The following describes two proteins that form a bound complex.

Sequence of the first protein:
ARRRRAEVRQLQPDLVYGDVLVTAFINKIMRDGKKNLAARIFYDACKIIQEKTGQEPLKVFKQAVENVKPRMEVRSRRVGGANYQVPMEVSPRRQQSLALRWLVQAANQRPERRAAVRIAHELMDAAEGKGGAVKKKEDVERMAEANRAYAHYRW

Sequence of the second protein:
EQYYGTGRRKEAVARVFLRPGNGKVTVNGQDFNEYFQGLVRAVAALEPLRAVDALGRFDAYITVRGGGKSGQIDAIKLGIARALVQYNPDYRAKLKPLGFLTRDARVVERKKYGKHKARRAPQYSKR

Residue-level contacts at the interface:
Residue N37 in the first protein interacts with residue L40 in the second protein (closest heavy-atom distance 3.4 Å).
Residue L16 in the first protein interacts with residue V44 in the second protein (closest heavy-atom distance 4.5 Å).
Residue L16 in the first protein interacts with residue V41 in the second protein (closest heavy-atom distance 4.3 Å).
Residue R41 in the first protein is in contact with residue V41 in the second protein (closest heavy-atom distance 4.7 Å).
Residue L16 in the first protein contacts residue R42 in the second protein (closest heavy-atom distance 4.7 Å).
Residue N37 in the first protein is in contact with residue G39 in the second protein (closest heavy-atom distance 3.5 Å).
Residue N37 in the first protein interacts with residue R42 in the second protein (closest heavy-atom distance 4.7 Å).
Residue L16 in the first protein contacts residue A45 in the second protein (closest heavy-atom distance 4.4 Å).
Residue N37 in the first protein is in contact with residue V41 in the second protein (closest heavy-atom distance 3.4 Å).
Residue Y44 in the first protein contacts residue V41 in the second protein (closest heavy-atom distance 3.4 Å).
Residue R41 in the first protein is in contact with residue G39 in the second protein (closest heavy-atom distance 3.9 Å).
Residue A40 in the first protein contacts residue V41 in the second protein (closest heavy-atom distance 3.6 Å).